Contacts between the two chains:
Residue L199 in the first protein is in contact with residue M148 in the second protein (closest heavy-atom distance 3.3 Å).
Residue K201 in the first protein interacts with residue M148 in the second protein (closest heavy-atom distance 3.3 Å).
Residue E200 in the first protein interacts with residue M148 in the second protein (closest heavy-atom distance 1.9 Å).
Residue H198 in the first protein contacts residue M148 in the second protein (closest heavy-atom distance 4.4 Å).
Residue K187 in the first protein interacts with residue M148 in the second protein (closest heavy-atom distance 3.8 Å).

Sequence of the first protein:
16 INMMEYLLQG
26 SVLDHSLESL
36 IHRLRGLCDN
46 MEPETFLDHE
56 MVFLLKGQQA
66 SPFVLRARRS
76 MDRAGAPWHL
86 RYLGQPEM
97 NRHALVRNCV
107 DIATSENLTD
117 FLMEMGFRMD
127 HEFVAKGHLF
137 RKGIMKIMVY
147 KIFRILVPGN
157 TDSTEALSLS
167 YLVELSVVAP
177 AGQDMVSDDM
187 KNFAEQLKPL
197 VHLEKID

Sequence of the second protein:
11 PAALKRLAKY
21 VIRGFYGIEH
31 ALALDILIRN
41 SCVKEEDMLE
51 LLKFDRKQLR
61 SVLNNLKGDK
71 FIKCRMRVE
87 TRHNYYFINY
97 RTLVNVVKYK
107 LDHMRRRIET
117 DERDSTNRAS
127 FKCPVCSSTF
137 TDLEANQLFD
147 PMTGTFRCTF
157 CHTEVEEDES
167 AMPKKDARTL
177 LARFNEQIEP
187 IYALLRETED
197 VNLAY

These two protein chains interact to form a complex.